The following describes two proteins that form a bound complex.

Sequence of protein 2:
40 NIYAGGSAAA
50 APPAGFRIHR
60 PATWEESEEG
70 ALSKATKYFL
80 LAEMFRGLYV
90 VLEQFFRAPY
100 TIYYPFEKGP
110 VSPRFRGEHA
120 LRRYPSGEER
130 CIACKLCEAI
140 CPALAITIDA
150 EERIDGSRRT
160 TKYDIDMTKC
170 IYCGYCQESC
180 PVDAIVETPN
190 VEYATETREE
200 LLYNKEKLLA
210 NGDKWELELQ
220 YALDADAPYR

Sequence of protein 1:
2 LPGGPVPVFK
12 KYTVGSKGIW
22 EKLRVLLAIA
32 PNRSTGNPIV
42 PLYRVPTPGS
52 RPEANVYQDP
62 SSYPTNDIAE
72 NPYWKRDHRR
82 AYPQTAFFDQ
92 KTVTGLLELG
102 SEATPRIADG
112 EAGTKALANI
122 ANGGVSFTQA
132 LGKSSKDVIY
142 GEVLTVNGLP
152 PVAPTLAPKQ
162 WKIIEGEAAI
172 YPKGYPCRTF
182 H

Contacts between the two chains:
Residue G45 in protein 2 is in contact with residue V153 in protein 1 (closest heavy-atom distance 4.0 Å).
Residue Y228 in protein 2 interacts with residue E54 in protein 1 (closest heavy-atom distance 4.5 Å).
Residue R96 in protein 2 contacts residue T36 in protein 1 (closest heavy-atom distance 3.2 Å).
Residue Y228 in protein 2 contacts residue Y58 in protein 1 (closest heavy-atom distance 3.4 Å).
Residue R96 in protein 2 is in contact with residue R34 in protein 1 (closest heavy-atom distance 4.9 Å).
Residue P52 in protein 2 interacts with residue K163 in protein 1 (closest heavy-atom distance 4.5 Å).
Residue A224 in protein 2 interacts with residue P49 in protein 1 (closest heavy-atom distance 3.6 Å).
Residue H58 in protein 2 is in contact with residue E166 in protein 1 (closest heavy-atom distance 4.4 Å).
Residue A47 in protein 2 contacts residue V153 in protein 1 (closest heavy-atom distance 4.5 Å).
Residue F55 in protein 2 is in contact with residue I164 in protein 1 (closest heavy-atom distance 3.8 Å).
Residue Y88 in protein 2 interacts with residue I30 in protein 1 (closest heavy-atom distance 3.5 Å).
Residue I41 in protein 2 interacts with residue L150 in protein 1 (closest heavy-atom distance 5.0 Å).
Residue V110 in protein 2 contacts residue P49 in protein 1 (closest heavy-atom distance 4.3 Å).
Residue Y88 in protein 2 interacts with residue L28 in protein 1 (closest heavy-atom distance 3.2 Å).
Residue A97 in protein 2 is in contact with residue T36 in protein 1 (closest heavy-atom distance 4.9 Å).
Residue R96 in protein 2 is in contact with residue S35 in protein 1 (closest heavy-atom distance 3.4 Å).
Residue P52 in protein 2 is in contact with residue W162 in protein 1 (closest heavy-atom distance 3.5 Å).
Residue P52 in protein 2 interacts with residue I164 in protein 1 (closest heavy-atom distance 3.9 Å).
Residue G54 in protein 2 contacts residue I164 in protein 1 (closest heavy-atom distance 3.7 Å).
Residue R56 in protein 2 is in contact with residue R179 in protein 1 (closest heavy-atom distance 4.8 Å).
Residue V110 in protein 2 contacts residue R45 in protein 1 (closest heavy-atom distance 2.4 Å).
Residue Y99 in protein 2 interacts with residue N38 in protein 1 (closest heavy-atom distance 3.3 Å).
Residue G44 in protein 2 contacts residue V153 in protein 1 (closest heavy-atom distance 3.7 Å).
Residue P112 in protein 2 contacts residue G50 in protein 1 (closest heavy-atom distance 3.6 Å).
Residue P227 in protein 2 contacts residue D60 in protein 1 (closest heavy-atom distance 4.1 Å).
Residue Y220 in protein 2 contacts residue G50 in protein 1 (closest heavy-atom distance 4.2 Å).
Residue Y228 in protein 2 is in contact with residue A55 in protein 1 (closest heavy-atom distance 4.5 Å).
Residue P109 in protein 2 interacts with residue R45 in protein 1 (closest heavy-atom distance 3.2 Å).
Residue R96 in protein 2 contacts residue R25 in protein 1 (closest heavy-atom distance 4.5 Å).
Residue A224 in protein 2 is in contact with residue A55 in protein 1 (closest heavy-atom distance 4.4 Å).
Residue D223 in protein 2 is in contact with residue A55 in protein 1 (closest heavy-atom distance 4.5 Å).
Residue F55 in protein 2 contacts residue R179 in protein 1 (closest heavy-atom distance 3.7 Å).
Residue Y99 in protein 2 interacts with residue G37 in protein 1 (closest heavy-atom distance 3.6 Å).
Residue A48 in protein 2 is in contact with residue Q161 in protein 1 (closest heavy-atom distance 4.0 Å).
Residue F55 in protein 2 is in contact with residue F181 in protein 1 (closest heavy-atom distance 4.8 Å).
Residue A49 in protein 2 is in contact with residue K160 in protein 1 (closest heavy-atom distance 4.5 Å).
Residue P227 in protein 2 contacts residue A55 in protein 1 (closest heavy-atom distance 3.2 Å).
Residue E92 in protein 2 is in contact with residue A29 in protein 1 (closest heavy-atom distance 4.5 Å).
Residue S111 in protein 2 is in contact with residue R45 in protein 1 (closest heavy-atom distance 4.2 Å).
Residue A224 in protein 2 contacts residue G50 in protein 1 (closest heavy-atom distance 3.7 Å).
Residue G44 in protein 2 is in contact with residue P151 in protein 1 (closest heavy-atom distance 4.1 Å).
Residue A43 in protein 2 contacts residue L150 in protein 1 (closest heavy-atom distance 3.3 Å).
Residue Y42 in protein 2 contacts residue L150 in protein 1 (closest heavy-atom distance 4.0 Å).
Residue Y88 in protein 2 is in contact with residue A29 in protein 1 (closest heavy-atom distance 3.5 Å).
Residue S46 in protein 2 contacts residue V153 in protein 1 (closest heavy-atom distance 3.3 Å).
Residue P227 in protein 2 is in contact with residue Y58 in protein 1 (closest heavy-atom distance 3.3 Å).
Residue R85 in protein 2 is in contact with residue I30 in protein 1 (closest heavy-atom distance 3.5 Å).
Residue V89 in protein 2 is in contact with residue I30 in protein 1 (closest heavy-atom distance 3.7 Å).
Residue I41 in protein 2 contacts residue N148 in protein 1 (closest heavy-atom distance 3.5 Å).
Residue G54 in protein 2 contacts residue R179 in protein 1 (closest heavy-atom distance 3.8 Å).
Residue A53 in protein 2 is in contact with residue I164 in protein 1 (closest heavy-atom distance 4.8 Å).
Residue R85 in protein 2 is in contact with residue R34 in protein 1 (closest heavy-atom distance 3.9 Å).
Residue A43 in protein 2 interacts with residue P151 in protein 1 (closest heavy-atom distance 4.7 Å).
Residue A224 in protein 2 is in contact with residue S51 in protein 1 (closest heavy-atom distance 5.0 Å).
Residue P112 in protein 2 is in contact with residue P49 in protein 1 (closest heavy-atom distance 3.7 Å).
Residue E92 in protein 2 is in contact with residue L28 in protein 1 (closest heavy-atom distance 3.1 Å).
Residue A97 in protein 2 interacts with residue N38 in protein 1 (closest heavy-atom distance 3.9 Å).
Residue P98 in protein 2 is in contact with residue N38 in protein 1 (closest heavy-atom distance 4.4 Å).
Residue Y99 in protein 2 is in contact with residue T36 in protein 1 (closest heavy-atom distance 4.1 Å).
Residue S111 in protein 2 is in contact with residue P49 in protein 1 (closest heavy-atom distance 4.3 Å).